Sequence of protein 2:
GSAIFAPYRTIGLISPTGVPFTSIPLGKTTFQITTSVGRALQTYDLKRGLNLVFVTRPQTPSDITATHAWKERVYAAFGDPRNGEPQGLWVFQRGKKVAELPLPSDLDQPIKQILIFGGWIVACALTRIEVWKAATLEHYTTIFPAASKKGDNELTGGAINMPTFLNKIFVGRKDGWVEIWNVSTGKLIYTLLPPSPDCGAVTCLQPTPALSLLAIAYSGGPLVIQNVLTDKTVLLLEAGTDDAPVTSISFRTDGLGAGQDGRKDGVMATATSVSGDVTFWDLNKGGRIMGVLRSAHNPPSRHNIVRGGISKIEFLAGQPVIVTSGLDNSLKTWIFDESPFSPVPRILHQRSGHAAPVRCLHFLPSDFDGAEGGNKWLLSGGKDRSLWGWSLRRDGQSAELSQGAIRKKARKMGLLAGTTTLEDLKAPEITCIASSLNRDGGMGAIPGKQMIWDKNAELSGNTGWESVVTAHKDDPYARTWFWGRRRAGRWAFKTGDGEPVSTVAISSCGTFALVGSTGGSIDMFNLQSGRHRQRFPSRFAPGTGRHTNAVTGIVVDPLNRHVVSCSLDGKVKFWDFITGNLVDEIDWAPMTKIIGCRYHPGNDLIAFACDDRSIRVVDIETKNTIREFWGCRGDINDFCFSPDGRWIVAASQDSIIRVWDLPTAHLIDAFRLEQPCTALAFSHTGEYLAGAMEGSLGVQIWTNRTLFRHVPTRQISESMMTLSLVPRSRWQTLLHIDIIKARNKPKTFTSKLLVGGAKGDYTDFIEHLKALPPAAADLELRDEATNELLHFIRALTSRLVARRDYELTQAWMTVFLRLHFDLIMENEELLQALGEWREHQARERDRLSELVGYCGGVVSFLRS

Residue-level contacts at the interface:
Residue K58 in protein 2 is in contact with residue R438 in protein 1 (closest heavy-atom distance 4.3 Å).
Residue K58 in protein 2 interacts with residue K435 in protein 1 (closest heavy-atom distance 4.7 Å).
Residue Q349 in protein 2 is in contact with residue V434 in protein 1 (closest heavy-atom distance 3.3 Å).
Residue T194 in protein 2 is in contact with residue Y440 in protein 1 (closest heavy-atom distance 4.4 Å).
Residue M192 in protein 2 contacts residue D445 in protein 1 (closest heavy-atom distance 4.5 Å).
Residue L76 in protein 2 is in contact with residue V434 in protein 1 (closest heavy-atom distance 4.8 Å).
Residue F147 in protein 2 is in contact with residue E443 in protein 1 (closest heavy-atom distance 4.7 Å).
Residue G149 in protein 2 contacts residue E443 in protein 1 (closest heavy-atom distance 4.7 Å).
Residue G57 in protein 2 contacts residue K439 in protein 1 (closest heavy-atom distance 4.7 Å).
Residue W100 in protein 2 interacts with residue E443 in protein 1 (closest heavy-atom distance 3.9 Å).
Residue I365 in protein 2 contacts residue W432 in protein 1 (closest heavy-atom distance 3.6 Å).
Residue Q349 in protein 2 interacts with residue K435 in protein 1 (closest heavy-atom distance 2.7 Å).
Residue K58 in protein 2 contacts residue V434 in protein 1 (closest heavy-atom distance 4.2 Å).
Residue G348 in protein 2 interacts with residue K435 in protein 1 (closest heavy-atom distance 4.0 Å).
Residue G148 in protein 2 contacts residue G446 in protein 1 (closest heavy-atom distance 4.1 Å).
Residue P350 in protein 2 interacts with residue K435 in protein 1 (closest heavy-atom distance 3.6 Å).
Residue M192 in protein 2 is in contact with residue I442 in protein 1 (closest heavy-atom distance 3.9 Å).
Residue F195 in protein 2 is in contact with residue D445 in protein 1 (closest heavy-atom distance 3.9 Å).
Residue N191 in protein 2 contacts residue I442 in protein 1 (closest heavy-atom distance 3.4 Å).
Residue D284 in protein 2 contacts residue K435 in protein 1 (closest heavy-atom distance 3.3 Å).
Residue K77 in protein 2 is in contact with residue W432 in protein 1 (closest heavy-atom distance 4.1 Å).
Residue G348 in protein 2 interacts with residue A437 in protein 1 (closest heavy-atom distance 3.8 Å).
Residue G148 in protein 2 interacts with residue D445 in protein 1 (closest heavy-atom distance 3.3 Å).
Residue S369 in protein 2 is in contact with residue P429 in protein 1 (closest heavy-atom distance 4.5 Å).
Residue G149 in protein 2 interacts with residue G446 in protein 1 (closest heavy-atom distance 4.7 Å).
Residue K77 in protein 2 contacts residue D433 in protein 1 (closest heavy-atom distance 4.2 Å).
Residue G148 in protein 2 interacts with residue E443 in protein 1 (closest heavy-atom distance 3.4 Å).
Residue F147 in protein 2 interacts with residue I442 in protein 1 (closest heavy-atom distance 3.7 Å).
Residue A347 in protein 2 contacts residue K439 in protein 1 (closest heavy-atom distance 3.3 Å).
Residue K58 in protein 2 contacts residue E436 in protein 1 (closest heavy-atom distance 4.0 Å).
Residue G348 in protein 2 contacts residue K439 in protein 1 (closest heavy-atom distance 4.6 Å).
Residue N197 in protein 2 contacts residue G446 in protein 1 (closest heavy-atom distance 3.5 Å).
Residue G348 in protein 2 contacts residue E436 in protein 1 (closest heavy-atom distance 4.4 Å).
Residue L196 in protein 2 is in contact with residue D445 in protein 1 (closest heavy-atom distance 3.9 Å).
Residue T59 in protein 2 interacts with residue V434 in protein 1 (closest heavy-atom distance 3.3 Å).
Residue N197 in protein 2 is in contact with residue D445 in protein 1 (closest heavy-atom distance 3.8 Å).
Residue F61 in protein 2 contacts residue K439 in protein 1 (closest heavy-atom distance 3.9 Å).
Residue P55 in protein 2 interacts with residue K439 in protein 1 (closest heavy-atom distance 3.6 Å).
Residue K58 in protein 2 interacts with residue A437 in protein 1 (closest heavy-atom distance 4.8 Å).
Residue S369 in protein 2 contacts residue G427 in protein 1 (closest heavy-atom distance 3.3 Å).
Residue A347 in protein 2 contacts residue A437 in protein 1 (closest heavy-atom distance 4.3 Å).
Residue W100 in protein 2 is in contact with residue I442 in protein 1 (closest heavy-atom distance 3.8 Å).
Residue P370 in protein 2 is in contact with residue G427 in protein 1 (closest heavy-atom distance 3.4 Å).
Residue V351 in protein 2 interacts with residue W432 in protein 1 (closest heavy-atom distance 3.6 Å).
Residue P193 in protein 2 is in contact with residue Y440 in protein 1 (closest heavy-atom distance 3.5 Å).
Residue R376 in protein 2 interacts with residue A430 in protein 1 (closest heavy-atom distance 3.9 Å).
Residue L378 in protein 2 is in contact with residue W432 in protein 1 (closest heavy-atom distance 3.5 Å).
Residue P350 in protein 2 contacts residue W432 in protein 1 (closest heavy-atom distance 3.8 Å).
Residue Q349 in protein 2 interacts with residue W432 in protein 1 (closest heavy-atom distance 3.8 Å).
Residue L196 in protein 2 interacts with residue A444 in protein 1 (closest heavy-atom distance 4.3 Å).
Residue T60 in protein 2 contacts residue V434 in protein 1 (closest heavy-atom distance 4.5 Å).
Residue P193 in protein 2 contacts residue D445 in protein 1 (closest heavy-atom distance 3.5 Å).
Residue S369 in protein 2 interacts with residue M428 in protein 1 (closest heavy-atom distance 3.6 Å).
Residue F147 in protein 2 contacts residue D445 in protein 1 (closest heavy-atom distance 3.8 Å).
Residue G148 in protein 2 is in contact with residue I442 in protein 1 (closest heavy-atom distance 3.3 Å).
Residue R376 in protein 2 interacts with residue P429 in protein 1 (closest heavy-atom distance 3.4 Å).
Residue P193 in protein 2 interacts with residue I442 in protein 1 (closest heavy-atom distance 4.2 Å).
Residue L196 in protein 2 is in contact with residue G446 in protein 1 (closest heavy-atom distance 3.5 Å).
Residue K77 in protein 2 contacts residue V434 in protein 1 (closest heavy-atom distance 3.8 Å).
Residue I146 in protein 2 is in contact with residue I442 in protein 1 (closest heavy-atom distance 4.1 Å).

Sequence of protein 1:
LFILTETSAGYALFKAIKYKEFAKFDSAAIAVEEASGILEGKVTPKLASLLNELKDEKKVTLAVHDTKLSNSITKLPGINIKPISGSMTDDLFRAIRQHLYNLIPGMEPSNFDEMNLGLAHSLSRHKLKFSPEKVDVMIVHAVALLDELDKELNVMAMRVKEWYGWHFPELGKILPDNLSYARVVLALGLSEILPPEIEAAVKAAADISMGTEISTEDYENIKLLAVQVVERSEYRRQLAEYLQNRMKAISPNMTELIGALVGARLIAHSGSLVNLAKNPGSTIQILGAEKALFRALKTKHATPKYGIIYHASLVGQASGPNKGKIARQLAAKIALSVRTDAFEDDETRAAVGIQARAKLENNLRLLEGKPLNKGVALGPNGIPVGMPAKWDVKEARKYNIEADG

These two protein chains interact to form a complex.